This data describes a binding interaction between two proteins.

Interface contacts:
Residue W29 in chain B interacts with residue W29 in chain A (closest heavy-atom distance 2.9 Å).
Residue G28 in chain B contacts residue W29 in chain A (closest heavy-atom distance 3.2 Å).
Residue M10 in chain B contacts residue C31 in chain A (closest heavy-atom distance 4.7 Å).
Residue A40 in chain B is in contact with residue Y30 in chain A (closest heavy-atom distance 4.0 Å).
Residue C31 in chain B contacts residue M10 in chain A (closest heavy-atom distance 4.7 Å).
Residue V27 in chain B interacts with residue Y30 in chain A (closest heavy-atom distance 3.2 Å).
Residue A40 in chain B is in contact with residue W29 in chain A (closest heavy-atom distance 5.0 Å).
Residue Y30 in chain B is in contact with residue G28 in chain A (closest heavy-atom distance 4.0 Å).
Residue W29 in chain B is in contact with residue V27 in chain A (closest heavy-atom distance 4.3 Å).
Residue W29 in chain B is in contact with residue G28 in chain A (closest heavy-atom distance 3.2 Å).
Residue L34 in chain B is in contact with residue G48 in chain A (closest heavy-atom distance 3.9 Å).
Residue I52 in chain B interacts with residue V50 in chain A (closest heavy-atom distance 3.5 Å).
Residue Y30 in chain B is in contact with residue A40 in chain A (closest heavy-atom distance 4.0 Å).
Residue C31 in chain B is in contact with residue V27 in chain A (closest heavy-atom distance 3.0 Å).
Residue N33 in chain B contacts residue E42 in chain A (closest heavy-atom distance 5.0 Å).
Residue T32 in chain B is in contact with residue E42 in chain A (closest heavy-atom distance 3.5 Å).
Residue T32 in chain B contacts residue V50 in chain A (closest heavy-atom distance 3.7 Å).
Residue G48 in chain B interacts with residue L34 in chain A (closest heavy-atom distance 3.9 Å).
Residue T32 in chain B interacts with residue V27 in chain A (closest heavy-atom distance 3.9 Å).
Residue V50 in chain B interacts with residue I52 in chain A (closest heavy-atom distance 3.5 Å).
Residue E42 in chain B interacts with residue T32 in chain A (closest heavy-atom distance 3.5 Å).
Residue Y30 in chain B contacts residue V27 in chain A (closest heavy-atom distance 3.2 Å).
Residue V27 in chain B is in contact with residue W29 in chain A (closest heavy-atom distance 4.3 Å).
Residue Y30 in chain B contacts residue V50 in chain A (closest heavy-atom distance 4.3 Å).
Residue W29 in chain B interacts with residue A40 in chain A (closest heavy-atom distance 5.0 Å).
Residue V27 in chain B contacts residue C31 in chain A (closest heavy-atom distance 3.0 Å).
Residue V50 in chain B interacts with residue Y30 in chain A (closest heavy-atom distance 4.3 Å).
Residue Q51 in chain B is in contact with residue I52 in chain A (closest heavy-atom distance 4.8 Å).
Residue V50 in chain B interacts with residue T32 in chain A (closest heavy-atom distance 3.7 Å).
Residue I52 in chain B is in contact with residue I52 in chain A (closest heavy-atom distance 3.7 Å).
Residue I52 in chain B is in contact with residue Q51 in chain A (closest heavy-atom distance 4.8 Å).
Residue V27 in chain B contacts residue T32 in chain A (closest heavy-atom distance 3.9 Å).
Residue G28 in chain B contacts residue Y30 in chain A (closest heavy-atom distance 4.0 Å).
Residue E42 in chain B contacts residue N33 in chain A (closest heavy-atom distance 5.0 Å).

Sequence of chain B:
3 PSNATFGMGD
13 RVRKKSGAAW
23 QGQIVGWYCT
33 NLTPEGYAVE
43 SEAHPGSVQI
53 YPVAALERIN

Sequence of chain A:
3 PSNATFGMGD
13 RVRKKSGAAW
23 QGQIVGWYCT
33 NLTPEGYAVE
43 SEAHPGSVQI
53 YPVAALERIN